Sequence of chain A:
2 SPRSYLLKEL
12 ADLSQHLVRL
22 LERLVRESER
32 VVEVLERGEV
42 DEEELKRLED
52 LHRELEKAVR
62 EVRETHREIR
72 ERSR

These two protein chains interact to form a complex.

Interface contacts:
Residue E50 in chain A is in contact with residue K37 in chain B (closest heavy-atom distance 2.9 Å).
Residue L46 in chain A contacts residue R39 in chain B (closest heavy-atom distance 3.7 Å).
Residue A12 in chain A is in contact with residue L71 in chain B (closest heavy-atom distance 3.8 Å).
Residue L49 in chain A is in contact with residue L33 in chain B (closest heavy-atom distance 4.1 Å).
Residue S15 in chain A is in contact with residue Q15 in chain B (closest heavy-atom distance 3.3 Å).
Residue H53 in chain A contacts residue L33 in chain B (closest heavy-atom distance 4.0 Å).
Residue E37 in chain A is in contact with residue V43 in chain B (closest heavy-atom distance 3.9 Å).
Residue I70 in chain A is in contact with residue I8 in chain B (closest heavy-atom distance 3.6 Å).
Residue V26 in chain A is in contact with residue S53 in chain B (closest heavy-atom distance 4.0 Å).
Residue H67 in chain A interacts with residue Q15 in chain B (closest heavy-atom distance 3.2 Å).
Residue E23 in chain A interacts with residue R61 in chain B (closest heavy-atom distance 2.8 Å).
Residue S5 in chain A interacts with residue S75 in chain B (closest heavy-atom distance 3.1 Å).
Residue L11 in chain A is in contact with residue Q15 in chain B (closest heavy-atom distance 3.5 Å).
Residue H67 in chain A is in contact with residue L12 in chain B (closest heavy-atom distance 3.9 Å).
Residue L46 in chain A interacts with residue L33 in chain B (closest heavy-atom distance 4.1 Å).
Residue S29 in chain A interacts with residue Q29 in chain B (closest heavy-atom distance 3.1 Å).
Residue K9 in chain A is in contact with residue E72 in chain B (closest heavy-atom distance 3.2 Å).
Residue V19 in chain A is in contact with residue I60 in chain B (closest heavy-atom distance 4.0 Å).
Residue R71 in chain A is in contact with residue L12 in chain B (closest heavy-atom distance 3.6 Å).
Residue V19 in chain A is in contact with residue S64 in chain B (closest heavy-atom distance 3.2 Å).
Residue Q16 in chain A contacts residue V68 in chain B (closest heavy-atom distance 3.8 Å).
Residue E50 in chain A interacts with residue L33 in chain B (closest heavy-atom distance 3.9 Å).
Residue V26 in chain A contacts residue K54 in chain B (closest heavy-atom distance 4.1 Å).
Residue E30 in chain A contacts residue V50 in chain B (closest heavy-atom distance 3.8 Å).
Residue V32 in chain A contacts residue L36 in chain B (closest heavy-atom distance 3.8 Å).
Residue R64 in chain A interacts with residue E23 in chain B (closest heavy-atom distance 2.9 Å).
Residue L8 in chain A contacts residue V74 in chain B (closest heavy-atom distance 3.7 Å).
Residue L18 in chain A is in contact with residue I22 in chain B (closest heavy-atom distance 3.6 Å).
Residue L56 in chain A interacts with residue L26 in chain B (closest heavy-atom distance 3.9 Å).
Residue R64 in chain A interacts with residue L19 in chain B (closest heavy-atom distance 3.7 Å).
Residue H53 in chain A contacts residue L26 in chain B (closest heavy-atom distance 3.8 Å).
Residue L22 in chain A contacts residue L26 in chain B (closest heavy-atom distance 3.9 Å).
Residue V33 in chain A interacts with residue V50 in chain B (closest heavy-atom distance 4.1 Å).
Residue V41 in chain A interacts with residue R39 in chain B (closest heavy-atom distance 3.4 Å).
Residue H53 in chain A contacts residue K30 in chain B (closest heavy-atom distance 3.4 Å).
Residue L22 in chain A interacts with residue I22 in chain B (closest heavy-atom distance 3.8 Å).
Residue E37 in chain A interacts with residue R47 in chain B (closest heavy-atom distance 2.5 Å).
Residue K9 in chain A contacts residue S75 in chain B (closest heavy-atom distance 2.7 Å).
Residue V26 in chain A contacts residue L25 in chain B (closest heavy-atom distance 4.1 Å).
Residue L25 in chain A interacts with residue Q29 in chain B (closest heavy-atom distance 3.4 Å).
Residue L36 in chain A contacts residue R39 in chain B (closest heavy-atom distance 4.0 Å).
Residue S29 in chain A interacts with residue L32 in chain B (closest heavy-atom distance 3.4 Å).
Residue L36 in chain A is in contact with residue V43 in chain B (closest heavy-atom distance 3.7 Å).
Residue L36 in chain A interacts with residue L36 in chain B (closest heavy-atom distance 3.7 Å).
Residue H67 in chain A is in contact with residue L19 in chain B (closest heavy-atom distance 3.8 Å).
Residue E30 in chain A contacts residue K54 in chain B (closest heavy-atom distance 2.8 Å).
Residue L22 in chain A contacts residue L25 in chain B (closest heavy-atom distance 4.0 Å).
Residue R4 in chain A is in contact with residue I8 in chain B (closest heavy-atom distance 3.6 Å).
Residue H53 in chain A contacts residue Q29 in chain B (closest heavy-atom distance 3.6 Å).
Residue V63 in chain A contacts residue L19 in chain B (closest heavy-atom distance 4.1 Å).
Residue S15 in chain A interacts with residue S64 in chain B (closest heavy-atom distance 4.0 Å).
Residue V60 in chain A is in contact with residue E23 in chain B (closest heavy-atom distance 3.8 Å).
Residue E43 in chain A interacts with residue R39 in chain B (closest heavy-atom distance 2.4 Å).
Residue L8 in chain A contacts residue L71 in chain B (closest heavy-atom distance 3.7 Å).
Residue R71 in chain A is in contact with residue E16 in chain B (closest heavy-atom distance 2.5 Å).
Residue V33 in chain A is in contact with residue R47 in chain B (closest heavy-atom distance 3.9 Å).
Residue S74 in chain A interacts with residue I8 in chain B (closest heavy-atom distance 3.9 Å).
Residue L36 in chain A is in contact with residue P40 in chain B (closest heavy-atom distance 4.0 Å).
Residue V19 in chain A contacts residue R61 in chain B (closest heavy-atom distance 3.7 Å).
Residue L11 in chain A is in contact with residue L71 in chain B (closest heavy-atom distance 4.0 Å).

Sequence of chain B:
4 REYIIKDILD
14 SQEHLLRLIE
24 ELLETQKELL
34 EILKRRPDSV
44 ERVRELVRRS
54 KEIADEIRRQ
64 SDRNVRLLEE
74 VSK